Contacts between the two chains:
Residue W256 in the second protein interacts with residue T73 in the first protein (closest heavy-atom distance 3.9 Å).
Residue T36 in the second protein interacts with residue W397 in the first protein (closest heavy-atom distance 3.3 Å).
Residue F140 in the second protein interacts with residue Y176 in the first protein (closest heavy-atom distance 3.5 Å).
Residue T36 in the second protein interacts with residue I400 in the first protein (closest heavy-atom distance 3.7 Å).
Residue R182 in the second protein interacts with residue R177 in the first protein (closest heavy-atom distance 3.4 Å).
Residue E61 in the second protein interacts with residue K258 in the first protein (closest heavy-atom distance 3.1 Å).
Residue W139 in the second protein contacts residue K216 in the first protein (closest heavy-atom distance 4.4 Å).
Residue W256 in the second protein is in contact with residue P75 in the first protein (closest heavy-atom distance 4.0 Å).
Residue K33 in the second protein interacts with residue R393 in the first protein (closest heavy-atom distance 4.0 Å).
Residue P11 in the second protein is in contact with residue K399 in the first protein (closest heavy-atom distance 3.6 Å).
Residue S255 in the second protein is in contact with residue T73 in the first protein (closest heavy-atom distance 3.8 Å).
Residue E22 in the second protein contacts residue R296 in the first protein (closest heavy-atom distance 3.4 Å).
Residue E296 in the second protein interacts with residue P76 in the first protein (closest heavy-atom distance 4.1 Å).
Residue M179 in the second protein contacts residue N173 in the first protein (closest heavy-atom distance 3.4 Å).
Residue M179 in the second protein contacts residue E181 in the first protein (closest heavy-atom distance 3.3 Å).
Residue E99 in the second protein is in contact with residue P220 in the first protein (closest heavy-atom distance 4.3 Å).
Residue V14 in the second protein contacts residue E392 in the first protein (closest heavy-atom distance 4.1 Å).
Residue L39 in the second protein contacts residue K399 in the first protein (closest heavy-atom distance 4.0 Å).
Residue Y10 in the second protein is in contact with residue E395 in the first protein (closest heavy-atom distance 3.4 Å).
Residue A40 in the second protein contacts residue K399 in the first protein (closest heavy-atom distance 3.5 Å).
Residue D6 in the second protein contacts residue E395 in the first protein (closest heavy-atom distance 3.3 Å).
Residue V14 in the second protein contacts residue R393 in the first protein (closest heavy-atom distance 4.0 Å).
Residue L39 in the second protein contacts residue N402 in the first protein (closest heavy-atom distance 2.9 Å).
Residue R257 in the second protein is in contact with residue T73 in the first protein (closest heavy-atom distance 3.4 Å).
Residue R104 in the second protein contacts residue Y180 in the first protein (closest heavy-atom distance 4.2 Å).
Residue Y10 in the second protein contacts residue E392 in the first protein (closest heavy-atom distance 3.5 Å).
Residue V43 in the second protein is in contact with residue L403 in the first protein (closest heavy-atom distance 3.8 Å).
Residue A40 in the second protein contacts residue A396 in the first protein (closest heavy-atom distance 3.8 Å).
Residue L39 in the second protein interacts with residue I400 in the first protein (closest heavy-atom distance 3.8 Å).
Residue R257 in the second protein interacts with residue L74 in the first protein (closest heavy-atom distance 3.5 Å).
Residue M179 in the second protein contacts residue Y176 in the first protein (closest heavy-atom distance 3.7 Å).
Residue L41 in the second protein contacts residue N402 in the first protein (closest heavy-atom distance 4.3 Å).
Residue K33 in the second protein contacts residue W397 in the first protein (closest heavy-atom distance 3.5 Å).
Residue E99 in the second protein interacts with residue K216 in the first protein (closest heavy-atom distance 3.4 Å).
Residue K254 in the second protein contacts residue T73 in the first protein (closest heavy-atom distance 3.0 Å).
Residue L41 in the second protein interacts with residue L403 in the first protein (closest heavy-atom distance 4.3 Å).
Residue F140 in the second protein contacts residue Y180 in the first protein (closest heavy-atom distance 3.8 Å).
Residue P178 in the second protein contacts residue N173 in the first protein (closest heavy-atom distance 3.6 Å).
Residue E18 in the second protein is in contact with residue R393 in the first protein (closest heavy-atom distance 4.1 Å).
Residue E294 in the second protein interacts with residue P76 in the first protein (closest heavy-atom distance 3.4 Å).
Residue G42 in the second protein contacts residue L403 in the first protein (closest heavy-atom distance 3.2 Å).
Residue E18 in the second protein is in contact with residue K389 in the first protein (closest heavy-atom distance 3.2 Å).
Residue L26 in the second protein is in contact with residue K389 in the first protein (closest heavy-atom distance 3.4 Å).
Residue E100 in the second protein interacts with residue K223 in the first protein (closest heavy-atom distance 2.5 Å).
Residue A40 in the second protein interacts with residue I400 in the first protein (closest heavy-atom distance 4.5 Å).
Residue E100 in the second protein contacts residue Y180 in the first protein (closest heavy-atom distance 4.0 Å).
Residue E99 in the second protein interacts with residue Y180 in the first protein (closest heavy-atom distance 3.4 Å).
Residue W256 in the second protein contacts residue P76 in the first protein (closest heavy-atom distance 3.5 Å).
Residue T177 in the second protein interacts with residue N173 in the first protein (closest heavy-atom distance 4.2 Å).
Residue E215 in the second protein is in contact with residue L132 in the first protein (closest heavy-atom distance 3.5 Å).
Residue S218 in the second protein is in contact with residue R177 in the first protein (closest heavy-atom distance 3.5 Å).
Residue D176 in the second protein contacts residue K169 in the first protein (closest heavy-atom distance 4.4 Å).
Residue D217 in the second protein contacts residue T73 in the first protein (closest heavy-atom distance 4.0 Å).
Residue I37 in the second protein contacts residue R393 in the first protein (closest heavy-atom distance 4.0 Å).
Residue T177 in the second protein contacts residue K169 in the first protein (closest heavy-atom distance 4.0 Å).
Residue D62 in the second protein is in contact with residue K258 in the first protein (closest heavy-atom distance 3.9 Å).
Residue R182 in the second protein is in contact with residue E181 in the first protein (closest heavy-atom distance 3.0 Å).
Residue T101 in the second protein contacts residue Y180 in the first protein (closest heavy-atom distance 2.9 Å).
Residue Q216 in the second protein contacts residue L132 in the first protein (closest heavy-atom distance 3.6 Å).
Residue W256 in the second protein is in contact with residue L74 in the first protein (closest heavy-atom distance 2.9 Å).

Sequence of the second protein:
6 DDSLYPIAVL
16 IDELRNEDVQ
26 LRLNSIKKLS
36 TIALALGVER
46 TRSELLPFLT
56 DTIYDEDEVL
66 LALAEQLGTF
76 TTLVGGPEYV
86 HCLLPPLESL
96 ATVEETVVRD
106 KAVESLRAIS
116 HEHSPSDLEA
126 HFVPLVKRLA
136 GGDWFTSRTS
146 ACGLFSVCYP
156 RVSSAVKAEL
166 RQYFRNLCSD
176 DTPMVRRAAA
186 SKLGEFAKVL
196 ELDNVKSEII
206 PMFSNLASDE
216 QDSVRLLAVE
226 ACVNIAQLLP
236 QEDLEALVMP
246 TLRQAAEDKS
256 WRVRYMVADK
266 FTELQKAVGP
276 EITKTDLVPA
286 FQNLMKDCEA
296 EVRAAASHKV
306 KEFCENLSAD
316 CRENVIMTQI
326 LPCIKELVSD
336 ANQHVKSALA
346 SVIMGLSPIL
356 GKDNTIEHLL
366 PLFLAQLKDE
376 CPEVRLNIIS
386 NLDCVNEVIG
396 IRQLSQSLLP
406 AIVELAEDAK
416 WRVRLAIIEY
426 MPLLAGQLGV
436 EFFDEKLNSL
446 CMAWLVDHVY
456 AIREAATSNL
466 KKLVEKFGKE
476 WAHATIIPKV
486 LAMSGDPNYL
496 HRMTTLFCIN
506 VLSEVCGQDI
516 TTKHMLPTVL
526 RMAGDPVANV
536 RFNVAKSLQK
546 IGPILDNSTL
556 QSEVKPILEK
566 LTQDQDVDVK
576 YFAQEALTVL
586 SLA

These two protein chains interact to form a complex.

Sequence of the first protein:
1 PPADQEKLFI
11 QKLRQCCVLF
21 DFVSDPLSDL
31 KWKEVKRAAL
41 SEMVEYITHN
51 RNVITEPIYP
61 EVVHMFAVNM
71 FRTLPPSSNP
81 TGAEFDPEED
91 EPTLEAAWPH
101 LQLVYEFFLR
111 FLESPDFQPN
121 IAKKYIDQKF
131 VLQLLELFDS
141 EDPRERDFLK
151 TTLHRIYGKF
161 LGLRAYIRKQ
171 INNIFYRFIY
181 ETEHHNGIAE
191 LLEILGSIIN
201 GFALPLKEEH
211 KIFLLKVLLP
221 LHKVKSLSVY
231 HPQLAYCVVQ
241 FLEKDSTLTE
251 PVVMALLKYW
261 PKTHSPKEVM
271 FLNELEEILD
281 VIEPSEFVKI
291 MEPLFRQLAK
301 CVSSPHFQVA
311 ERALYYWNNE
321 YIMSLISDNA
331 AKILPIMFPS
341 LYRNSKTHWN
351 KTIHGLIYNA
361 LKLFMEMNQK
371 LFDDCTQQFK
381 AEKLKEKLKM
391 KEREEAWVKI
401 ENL